Interface contacts:
Residue F102 in chain B contacts residue H5 in chain A (closest heavy-atom distance 4.1 Å).
Residue T105 in chain B interacts with residue E13 in chain A (closest heavy-atom distance 4.4 Å).
Residue I103 in chain B interacts with residue A14 in chain A (closest heavy-atom distance 4.0 Å).
Residue F102 in chain B contacts residue H10 in chain A (closest heavy-atom distance 3.6 Å).
Residue I103 in chain B contacts residue H10 in chain A (closest heavy-atom distance 4.8 Å).
Residue F102 in chain B is in contact with residue C7 in chain A (closest heavy-atom distance 4.0 Å).
Residue T105 in chain B contacts residue L17 in chain A (closest heavy-atom distance 3.5 Å).
Residue F102 in chain B interacts with residue L6 in chain A (closest heavy-atom distance 2.9 Å).
Residue T105 in chain B is in contact with residue A14 in chain A (closest heavy-atom distance 3.8 Å).
Residue I103 in chain B is in contact with residue L11 in chain A (closest heavy-atom distance 4.7 Å).
Residue E101 in chain B contacts residue H10 in chain A (closest heavy-atom distance 3.3 Å).
Residue N31 in chain B interacts with residue H5 in chain A (closest heavy-atom distance 3.7 Å).

Sequence of chain A:
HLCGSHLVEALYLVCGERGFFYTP

This data describes a binding interaction between two proteins.

Sequence of chain B:
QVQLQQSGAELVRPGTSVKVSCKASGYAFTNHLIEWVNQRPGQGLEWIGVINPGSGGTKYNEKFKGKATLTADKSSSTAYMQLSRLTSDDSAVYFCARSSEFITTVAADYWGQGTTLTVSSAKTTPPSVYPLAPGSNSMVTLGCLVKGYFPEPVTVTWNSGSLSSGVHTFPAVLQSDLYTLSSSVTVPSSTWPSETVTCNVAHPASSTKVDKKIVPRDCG